Sequence of protein 2:
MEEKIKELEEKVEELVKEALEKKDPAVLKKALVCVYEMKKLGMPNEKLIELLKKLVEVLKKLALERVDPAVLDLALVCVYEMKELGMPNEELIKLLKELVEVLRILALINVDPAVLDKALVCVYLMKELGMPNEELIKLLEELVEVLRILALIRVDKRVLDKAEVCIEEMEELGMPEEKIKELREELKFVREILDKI

Sequence of protein 1:
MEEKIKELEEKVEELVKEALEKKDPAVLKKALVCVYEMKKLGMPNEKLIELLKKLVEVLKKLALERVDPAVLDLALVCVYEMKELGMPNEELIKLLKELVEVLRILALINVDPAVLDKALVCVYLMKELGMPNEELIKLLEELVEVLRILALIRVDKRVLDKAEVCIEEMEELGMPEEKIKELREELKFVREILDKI

This data describes a binding interaction between two proteins.

Contacts between the two chains:
Residue K196 in protein 1 contacts residue V165 in protein 2 (closest heavy-atom distance 4.1 Å).
Residue I153 in protein 1 interacts with residue K118 in protein 2 (closest heavy-atom distance 4.0 Å).
Residue I149 in protein 1 contacts residue V77 in protein 2 (closest heavy-atom distance 4.6 Å).
Residue L108 in protein 1 is in contact with residue V77 in protein 2 (closest heavy-atom distance 4.5 Å).
Residue I197 in protein 1 interacts with residue K162 in protein 2 (closest heavy-atom distance 4.7 Å).
Residue F189 in protein 1 contacts residue E128 in protein 2 (closest heavy-atom distance 3.4 Å).
Residue I197 in protein 1 is in contact with residue L120 in protein 2 (closest heavy-atom distance 4.3 Å).
Residue I153 in protein 1 interacts with residue L76 in protein 2 (closest heavy-atom distance 3.5 Å).
Residue I149 in protein 1 interacts with residue Y80 in protein 2 (closest heavy-atom distance 3.6 Å).
Residue V155 in protein 1 contacts residue D117 in protein 2 (closest heavy-atom distance 4.3 Å).
Residue V111 in protein 1 contacts residue D73 in protein 2 (closest heavy-atom distance 4.3 Å).
Residue I193 in protein 1 is in contact with residue Y124 in protein 2 (closest heavy-atom distance 3.7 Å).
Residue I193 in protein 1 contacts residue V121 in protein 2 (closest heavy-atom distance 4.3 Å).
Residue K196 in protein 1 is in contact with residue Y124 in protein 2 (closest heavy-atom distance 3.9 Å).
Residue V67 in protein 1 contacts residue K29 in protein 2 (closest heavy-atom distance 4.3 Å).
Residue I109 in protein 1 is in contact with residue V33 in protein 2 (closest heavy-atom distance 3.9 Å).
Residue E65 in protein 1 contacts residue K30 in protein 2 (closest heavy-atom distance 2.8 Å).
Residue I153 in protein 1 contacts residue V77 in protein 2 (closest heavy-atom distance 4.2 Å).
Residue I197 in protein 1 interacts with residue D117 in protein 2 (closest heavy-atom distance 4.1 Å).
Residue L64 in protein 1 interacts with residue V33 in protein 2 (closest heavy-atom distance 4.6 Å).
Residue V67 in protein 1 is in contact with residue V33 in protein 2 (closest heavy-atom distance 4.6 Å).
Residue E65 in protein 1 contacts residue K11 in protein 2 (closest heavy-atom distance 4.5 Å).
Residue I153 in protein 1 is in contact with residue D73 in protein 2 (closest heavy-atom distance 4.4 Å).
Residue E65 in protein 1 contacts residue V33 in protein 2 (closest heavy-atom distance 4.9 Å).
Residue V111 in protein 1 interacts with residue V77 in protein 2 (closest heavy-atom distance 4.1 Å).
Residue N110 in protein 1 contacts residue K29 in protein 2 (closest heavy-atom distance 4.6 Å).
Residue I109 in protein 1 contacts residue L74 in protein 2 (closest heavy-atom distance 3.4 Å).
Residue K196 in protein 1 interacts with residue E169 in protein 2 (closest heavy-atom distance 3.4 Å).
Residue L152 in protein 1 contacts residue Y80 in protein 2 (closest heavy-atom distance 4.0 Å).
Residue I109 in protein 1 interacts with residue K29 in protein 2 (closest heavy-atom distance 3.2 Å).
Residue I109 in protein 1 contacts residue L32 in protein 2 (closest heavy-atom distance 3.8 Å).
Residue I105 in protein 1 contacts residue Y36 in protein 2 (closest heavy-atom distance 4.1 Å).
Residue L152 in protein 1 contacts residue V121 in protein 2 (closest heavy-atom distance 3.5 Å).
Residue L108 in protein 1 is in contact with residue Y36 in protein 2 (closest heavy-atom distance 4.5 Å).
Residue I153 in protein 1 interacts with residue Y80 in protein 2 (closest heavy-atom distance 3.7 Å).